This data describes a binding interaction between two proteins.

Sequence of chain A:
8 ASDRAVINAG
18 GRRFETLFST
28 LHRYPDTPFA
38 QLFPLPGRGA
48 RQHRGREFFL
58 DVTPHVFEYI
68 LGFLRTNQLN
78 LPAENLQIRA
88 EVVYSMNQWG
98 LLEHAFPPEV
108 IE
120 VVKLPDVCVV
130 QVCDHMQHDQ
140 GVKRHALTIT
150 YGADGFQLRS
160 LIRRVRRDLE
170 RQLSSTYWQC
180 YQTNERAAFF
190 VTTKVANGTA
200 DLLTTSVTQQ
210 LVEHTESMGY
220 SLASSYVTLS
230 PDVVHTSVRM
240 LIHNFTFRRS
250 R

Interface contacts:
Residue Y460 in chain B is in contact with residue D231 in chain A (closest heavy-atom distance 3.9 Å).
Residue Y460 in chain B interacts with residue T235 in chain A (closest heavy-atom distance 3.8 Å).
Residue Q519 in chain B interacts with residue K193 in chain A (closest heavy-atom distance 4.0 Å).
Residue T370 in chain B is in contact with residue G140 in chain A (closest heavy-atom distance 3.6 Å).
Residue Y460 in chain B interacts with residue V233 in chain A (closest heavy-atom distance 4.7 Å).
Residue T370 in chain B interacts with residue Q139 in chain A (closest heavy-atom distance 4.3 Å).
Residue Y459 in chain B interacts with residue V233 in chain A (closest heavy-atom distance 2.5 Å).
Residue T370 in chain B contacts residue V141 in chain A (closest heavy-atom distance 4.6 Å).
Residue V469 in chain B contacts residue Q139 in chain A (closest heavy-atom distance 3.5 Å).
Residue R435 in chain B contacts residue T235 in chain A (closest heavy-atom distance 2.5 Å).
Residue Y460 in chain B interacts with residue V232 in chain A (closest heavy-atom distance 2.7 Å).
Residue Y459 in chain B contacts residue H234 in chain A (closest heavy-atom distance 4.7 Å).
Residue Y459 in chain B interacts with residue V232 in chain A (closest heavy-atom distance 3.7 Å).
Residue Y459 in chain B contacts residue T235 in chain A (closest heavy-atom distance 3.8 Å).

Sequence of chain B:
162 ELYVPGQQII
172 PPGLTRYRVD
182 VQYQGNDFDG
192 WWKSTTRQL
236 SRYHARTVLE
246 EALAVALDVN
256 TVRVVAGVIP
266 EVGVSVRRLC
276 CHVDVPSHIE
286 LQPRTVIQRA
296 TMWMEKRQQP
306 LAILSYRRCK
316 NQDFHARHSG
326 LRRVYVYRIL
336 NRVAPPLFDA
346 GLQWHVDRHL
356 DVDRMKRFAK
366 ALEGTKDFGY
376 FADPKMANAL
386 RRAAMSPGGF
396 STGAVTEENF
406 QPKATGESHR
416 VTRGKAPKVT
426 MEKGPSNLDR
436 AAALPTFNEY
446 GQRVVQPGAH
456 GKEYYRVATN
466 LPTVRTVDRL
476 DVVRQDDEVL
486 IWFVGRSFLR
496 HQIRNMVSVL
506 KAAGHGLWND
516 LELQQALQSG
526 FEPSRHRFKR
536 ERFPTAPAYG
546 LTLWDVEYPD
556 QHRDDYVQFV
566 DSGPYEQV